This data describes a binding interaction between two proteins.

Sequence of the first protein:
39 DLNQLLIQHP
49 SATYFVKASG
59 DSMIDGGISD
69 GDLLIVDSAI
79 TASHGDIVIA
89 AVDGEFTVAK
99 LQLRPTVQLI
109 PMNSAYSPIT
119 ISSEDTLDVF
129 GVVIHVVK

Sequence of the second protein:
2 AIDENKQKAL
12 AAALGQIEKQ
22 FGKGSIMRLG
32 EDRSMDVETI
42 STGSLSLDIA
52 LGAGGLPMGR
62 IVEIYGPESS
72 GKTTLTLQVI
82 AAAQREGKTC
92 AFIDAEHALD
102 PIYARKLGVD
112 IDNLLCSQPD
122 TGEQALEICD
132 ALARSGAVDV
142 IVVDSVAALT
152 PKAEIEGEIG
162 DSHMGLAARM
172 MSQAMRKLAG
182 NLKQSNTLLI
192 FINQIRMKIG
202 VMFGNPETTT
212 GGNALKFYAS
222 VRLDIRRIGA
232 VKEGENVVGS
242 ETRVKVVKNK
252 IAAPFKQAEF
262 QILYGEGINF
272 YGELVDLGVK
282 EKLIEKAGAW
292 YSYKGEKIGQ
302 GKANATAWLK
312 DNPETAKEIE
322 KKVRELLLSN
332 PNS

Interface contacts:
Residue F204 in the second protein interacts with residue I119 in the first protein (closest heavy-atom distance 4.1 Å).
Residue M203 in the second protein contacts residue V127 in the first protein (closest heavy-atom distance 3.6 Å).
Residue F204 in the second protein contacts residue S120 in the first protein (closest heavy-atom distance 3.3 Å).
Residue M203 in the second protein interacts with residue L99 in the first protein (closest heavy-atom distance 4.5 Å).
Residue F204 in the second protein is in contact with residue S121 in the first protein (closest heavy-atom distance 4.4 Å).
Residue M203 in the second protein contacts residue L101 in the first protein (closest heavy-atom distance 5.0 Å).
Residue F204 in the second protein interacts with residue T124 in the first protein (closest heavy-atom distance 5.0 Å).
Residue F204 in the second protein contacts residue E122 in the first protein (closest heavy-atom distance 4.1 Å).
Residue F204 in the second protein is in contact with residue D123 in the first protein (closest heavy-atom distance 3.1 Å).
Residue M203 in the second protein contacts residue L125 in the first protein (closest heavy-atom distance 3.5 Å).